Sequence of chain A:
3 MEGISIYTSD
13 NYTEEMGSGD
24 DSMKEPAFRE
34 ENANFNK

Contacts between the two chains:
Residue N32 in chain B is in contact with residue I8 in chain A (closest heavy-atom distance 3.3 Å).
Residue R10 in chain B interacts with residue E16 in chain A (closest heavy-atom distance 3.6 Å).
Residue P4 in chain B is in contact with residue E17 in chain A (closest heavy-atom distance 3.8 Å).
Residue S18 in chain B is in contact with residue D24 in chain A (closest heavy-atom distance 3.6 Å).
Residue E17 in chain B interacts with residue G21 in chain A (closest heavy-atom distance 3.6 Å).
Residue H19 in chain B contacts residue D24 in chain A (closest heavy-atom distance 3.2 Å).
Residue D54 in chain B is in contact with residue K27 in chain A (closest heavy-atom distance 3.7 Å).
Residue C11 in chain B contacts residue M18 in chain A (closest heavy-atom distance 3.2 Å).
Residue L57 in chain B contacts residue A30 in chain A (closest heavy-atom distance 3.9 Å).
Residue R14 in chain B is in contact with residue M18 in chain A (closest heavy-atom distance 3.4 Å).
Residue D54 in chain B contacts residue M26 in chain A (closest heavy-atom distance 4.0 Å).
Residue R10 in chain B contacts residue S11 in chain A (closest heavy-atom distance 3.0 Å).
Residue E17 in chain B interacts with residue S20 in chain A (closest heavy-atom distance 3.1 Å).
Residue R10 in chain B interacts with residue T15 in chain A (closest heavy-atom distance 3.5 Å).
Residue C13 in chain B interacts with residue G19 in chain A (closest heavy-atom distance 3.8 Å).
Residue Q50 in chain B contacts residue Y14 in chain A (closest heavy-atom distance 3.0 Å).
Residue R10 in chain B contacts residue I8 in chain A (closest heavy-atom distance 3.7 Å).
Residue Y9 in chain B interacts with residue E17 in chain A (closest heavy-atom distance 3.3 Å).
Residue P12 in chain B is in contact with residue G19 in chain A (closest heavy-atom distance 3.6 Å).
Residue K3 in chain B interacts with residue E16 in chain A (closest heavy-atom distance 2.6 Å).
Residue K29 in chain B is in contact with residue Y14 in chain A (closest heavy-atom distance 2.9 Å).
Residue R10 in chain B is in contact with residue Y9 in chain A (closest heavy-atom distance 3.4 Å).
Residue D54 in chain B contacts residue E28 in chain A (closest heavy-atom distance 3.6 Å).
Residue P12 in chain B interacts with residue M18 in chain A (closest heavy-atom distance 3.1 Å).
Residue P12 in chain B is in contact with residue Y14 in chain A (closest heavy-atom distance 3.6 Å).
Residue K58 in chain B interacts with residue F31 in chain A (closest heavy-atom distance 3.7 Å).
Residue K56 in chain B contacts residue E28 in chain A (closest heavy-atom distance 3.5 Å).
Residue K56 in chain B contacts residue P29 in chain A (closest heavy-atom distance 2.9 Å).
Residue V41 in chain B contacts residue Y14 in chain A (closest heavy-atom distance 3.6 Å).
Residue R14 in chain B is in contact with residue E17 in chain A (closest heavy-atom distance 3.1 Å).
Residue R14 in chain B interacts with residue G19 in chain A (closest heavy-atom distance 3.3 Å).
Residue C11 in chain B is in contact with residue E16 in chain A (closest heavy-atom distance 2.9 Å).
Residue P12 in chain B interacts with residue E16 in chain A (closest heavy-atom distance 3.6 Å).
Residue R14 in chain B is in contact with residue S20 in chain A (closest heavy-atom distance 3.2 Å).
Residue C52 in chain B contacts residue S20 in chain A (closest heavy-atom distance 3.8 Å).
Residue V5 in chain B contacts residue E16 in chain A (closest heavy-atom distance 3.9 Å).
Residue Q61 in chain B contacts residue F31 in chain A (closest heavy-atom distance 3.6 Å).
Residue F15 in chain B is in contact with residue S25 in chain A (closest heavy-atom distance 3.2 Å).
Residue F16 in chain B interacts with residue K27 in chain A (closest heavy-atom distance 3.7 Å).
Residue Q50 in chain B contacts residue S20 in chain A (closest heavy-atom distance 3.0 Å).
Residue P34 in chain B contacts residue I8 in chain A (closest heavy-atom distance 3.6 Å).
Residue S18 in chain B is in contact with residue M26 in chain A (closest heavy-atom distance 3.5 Å).
Residue F16 in chain B contacts residue S25 in chain A (closest heavy-atom distance 2.8 Å).
Residue F15 in chain B contacts residue G21 in chain A (closest heavy-atom distance 3.5 Å).
Residue E17 in chain B is in contact with residue S25 in chain A (closest heavy-atom distance 4.1 Å).
Residue K56 in chain B is in contact with residue A30 in chain A (closest heavy-atom distance 2.9 Å).
Residue C11 in chain B contacts residue E17 in chain A (closest heavy-atom distance 3.1 Å).
Residue E17 in chain B interacts with residue D22 in chain A (closest heavy-atom distance 2.8 Å).
Residue V5 in chain B interacts with residue E17 in chain A (closest heavy-atom distance 4.0 Å).
Residue N32 in chain B interacts with residue Y9 in chain A (closest heavy-atom distance 3.0 Å).
Residue F15 in chain B interacts with residue S20 in chain A (closest heavy-atom distance 3.0 Å).
Residue V51 in chain B interacts with residue S20 in chain A (closest heavy-atom distance 3.9 Å).
Residue Q61 in chain B interacts with residue P29 in chain A (closest heavy-atom distance 3.5 Å).
Residue K58 in chain B is in contact with residue A30 in chain A (closest heavy-atom distance 3.1 Å).
Residue K3 in chain B interacts with residue T15 in chain A (closest heavy-atom distance 3.2 Å).
Residue C13 in chain B is in contact with residue M18 in chain A (closest heavy-atom distance 3.9 Å).
Residue V5 in chain B is in contact with residue T15 in chain A (closest heavy-atom distance 3.4 Å).
Residue L31 in chain B is in contact with residue Y14 in chain A (closest heavy-atom distance 3.3 Å).
Residue F16 in chain B contacts residue M26 in chain A (closest heavy-atom distance 3.1 Å).
Residue V5 in chain B interacts with residue S11 in chain A (closest heavy-atom distance 4.0 Å).

Sequence of chain B:
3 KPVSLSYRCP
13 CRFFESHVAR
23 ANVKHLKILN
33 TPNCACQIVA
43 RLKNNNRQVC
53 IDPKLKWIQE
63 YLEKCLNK

The following describes two proteins that form a bound complex.